Sequence of protein 2:
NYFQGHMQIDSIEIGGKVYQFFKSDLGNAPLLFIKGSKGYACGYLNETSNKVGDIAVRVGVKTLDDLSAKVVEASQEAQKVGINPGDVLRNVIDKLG

The following describes two proteins that form a bound complex.

Contacts between the two chains:
Residue Y46 in protein 2 interacts with residue S52 in protein 1 (closest heavy-atom distance 4.1 Å).
Residue H6 in protein 2 is in contact with residue Q21 in protein 1 (closest heavy-atom distance 4.0 Å).
Residue G45 in protein 2 contacts residue N48 in protein 1 (closest heavy-atom distance 3.9 Å).
Residue Y46 in protein 2 contacts residue Y41 in protein 1 (closest heavy-atom distance 3.3 Å).
Residue Y46 in protein 2 contacts residue L47 in protein 1 (closest heavy-atom distance 3.7 Å).
Residue Y46 in protein 2 interacts with residue N48 in protein 1 (closest heavy-atom distance 2.8 Å).
Residue N48 in protein 2 is in contact with residue Y46 in protein 1 (closest heavy-atom distance 2.8 Å).
Residue D57 in protein 2 interacts with residue A30 in protein 1 (closest heavy-atom distance 4.6 Å).
Residue D57 in protein 2 is in contact with residue Y46 in protein 1 (closest heavy-atom distance 2.6 Å).
Residue G28 in protein 2 is in contact with residue D57 in protein 1 (closest heavy-atom distance 3.5 Å).
Residue H6 in protein 2 interacts with residue K36 in protein 1 (closest heavy-atom distance 3.6 Å).
Residue G5 in protein 2 contacts residue K36 in protein 1 (closest heavy-atom distance 3.0 Å).
Residue A30 in protein 2 interacts with residue D57 in protein 1 (closest heavy-atom distance 4.6 Å).
Residue A30 in protein 2 contacts residue V55 in protein 1 (closest heavy-atom distance 4.5 Å).
Residue K36 in protein 2 interacts with residue L27 in protein 1 (closest heavy-atom distance 3.9 Å).
Residue G28 in protein 2 contacts residue Y41 in protein 1 (closest heavy-atom distance 3.8 Å).
Residue S52 in protein 2 interacts with residue Y46 in protein 1 (closest heavy-atom distance 4.1 Å).
Residue K36 in protein 2 is in contact with residue H6 in protein 1 (closest heavy-atom distance 3.6 Å).
Residue F34 in protein 2 contacts residue L32 in protein 1 (closest heavy-atom distance 4.0 Å).
Residue Y41 in protein 2 interacts with residue L27 in protein 1 (closest heavy-atom distance 3.4 Å).
Residue N48 in protein 2 interacts with residue L47 in protein 1 (closest heavy-atom distance 3.2 Å).
Residue I10 in protein 2 contacts residue I10 in protein 1 (closest heavy-atom distance 3.8 Å).
Residue L32 in protein 2 is in contact with residue F34 in protein 1 (closest heavy-atom distance 4.0 Å).
Residue V55 in protein 2 interacts with residue A30 in protein 1 (closest heavy-atom distance 4.5 Å).
Residue Y46 in protein 2 contacts residue Y46 in protein 1 (closest heavy-atom distance 3.3 Å).
Residue L47 in protein 2 contacts residue Y46 in protein 1 (closest heavy-atom distance 3.7 Å).
Residue N29 in protein 2 is in contact with residue V55 in protein 1 (closest heavy-atom distance 2.7 Å).
Residue Y46 in protein 2 is in contact with residue T51 in protein 1 (closest heavy-atom distance 3.6 Å).
Residue T51 in protein 2 is in contact with residue R61 in protein 1 (closest heavy-atom distance 3.6 Å).
Residue Q21 in protein 2 is in contact with residue H6 in protein 1 (closest heavy-atom distance 4.0 Å).
Residue L27 in protein 2 interacts with residue K36 in protein 1 (closest heavy-atom distance 3.9 Å).
Residue R61 in protein 2 interacts with residue N48 in protein 1 (closest heavy-atom distance 3.8 Å).
Residue N48 in protein 2 is in contact with residue N48 in protein 1 (closest heavy-atom distance 3.8 Å).
Residue Y41 in protein 2 is in contact with residue Y46 in protein 1 (closest heavy-atom distance 3.3 Å).
Residue F34 in protein 2 is in contact with residue L27 in protein 1 (closest heavy-atom distance 4.1 Å).
Residue S25 in protein 2 is in contact with residue F34 in protein 1 (closest heavy-atom distance 3.9 Å).
Residue L47 in protein 2 contacts residue N48 in protein 1 (closest heavy-atom distance 3.2 Å).
Residue F23 in protein 2 contacts residue F34 in protein 1 (closest heavy-atom distance 4.6 Å).
Residue Y46 in protein 2 contacts residue D57 in protein 1 (closest heavy-atom distance 2.6 Å).
Residue F34 in protein 2 contacts residue S25 in protein 1 (closest heavy-atom distance 3.9 Å).
Residue Y41 in protein 2 interacts with residue G28 in protein 1 (closest heavy-atom distance 3.8 Å).
Residue D57 in protein 2 contacts residue N29 in protein 1 (closest heavy-atom distance 2.7 Å).
Residue L27 in protein 2 contacts residue Y41 in protein 1 (closest heavy-atom distance 3.4 Å).
Residue G56 in protein 2 contacts residue N29 in protein 1 (closest heavy-atom distance 3.3 Å).
Residue N29 in protein 2 contacts residue G56 in protein 1 (closest heavy-atom distance 3.3 Å).
Residue T51 in protein 2 is in contact with residue Y46 in protein 1 (closest heavy-atom distance 3.6 Å).
Residue F34 in protein 2 is in contact with residue F23 in protein 1 (closest heavy-atom distance 4.6 Å).
Residue R61 in protein 2 is in contact with residue T51 in protein 1 (closest heavy-atom distance 3.6 Å).
Residue G45 in protein 2 is in contact with residue T51 in protein 1 (closest heavy-atom distance 2.7 Å).
Residue V55 in protein 2 contacts residue Y46 in protein 1 (closest heavy-atom distance 3.7 Å).
Residue F23 in protein 2 interacts with residue F23 in protein 1 (closest heavy-atom distance 3.2 Å).
Residue K36 in protein 2 is in contact with residue G5 in protein 1 (closest heavy-atom distance 3.0 Å).
Residue T51 in protein 2 contacts residue G45 in protein 1 (closest heavy-atom distance 2.7 Å).
Residue N48 in protein 2 is in contact with residue G45 in protein 1 (closest heavy-atom distance 3.9 Å).
Residue Y46 in protein 2 is in contact with residue V55 in protein 1 (closest heavy-atom distance 3.7 Å).
Residue V55 in protein 2 is in contact with residue N29 in protein 1 (closest heavy-atom distance 2.7 Å).
Residue D57 in protein 2 is in contact with residue G28 in protein 1 (closest heavy-atom distance 3.5 Å).
Residue N48 in protein 2 contacts residue R61 in protein 1 (closest heavy-atom distance 3.8 Å).
Residue N29 in protein 2 contacts residue D57 in protein 1 (closest heavy-atom distance 2.7 Å).
Residue L27 in protein 2 contacts residue F34 in protein 1 (closest heavy-atom distance 4.1 Å).

Sequence of protein 1:
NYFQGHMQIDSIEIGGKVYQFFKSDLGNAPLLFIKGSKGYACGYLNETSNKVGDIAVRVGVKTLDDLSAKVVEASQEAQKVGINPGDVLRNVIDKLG